Sequence of chain B:
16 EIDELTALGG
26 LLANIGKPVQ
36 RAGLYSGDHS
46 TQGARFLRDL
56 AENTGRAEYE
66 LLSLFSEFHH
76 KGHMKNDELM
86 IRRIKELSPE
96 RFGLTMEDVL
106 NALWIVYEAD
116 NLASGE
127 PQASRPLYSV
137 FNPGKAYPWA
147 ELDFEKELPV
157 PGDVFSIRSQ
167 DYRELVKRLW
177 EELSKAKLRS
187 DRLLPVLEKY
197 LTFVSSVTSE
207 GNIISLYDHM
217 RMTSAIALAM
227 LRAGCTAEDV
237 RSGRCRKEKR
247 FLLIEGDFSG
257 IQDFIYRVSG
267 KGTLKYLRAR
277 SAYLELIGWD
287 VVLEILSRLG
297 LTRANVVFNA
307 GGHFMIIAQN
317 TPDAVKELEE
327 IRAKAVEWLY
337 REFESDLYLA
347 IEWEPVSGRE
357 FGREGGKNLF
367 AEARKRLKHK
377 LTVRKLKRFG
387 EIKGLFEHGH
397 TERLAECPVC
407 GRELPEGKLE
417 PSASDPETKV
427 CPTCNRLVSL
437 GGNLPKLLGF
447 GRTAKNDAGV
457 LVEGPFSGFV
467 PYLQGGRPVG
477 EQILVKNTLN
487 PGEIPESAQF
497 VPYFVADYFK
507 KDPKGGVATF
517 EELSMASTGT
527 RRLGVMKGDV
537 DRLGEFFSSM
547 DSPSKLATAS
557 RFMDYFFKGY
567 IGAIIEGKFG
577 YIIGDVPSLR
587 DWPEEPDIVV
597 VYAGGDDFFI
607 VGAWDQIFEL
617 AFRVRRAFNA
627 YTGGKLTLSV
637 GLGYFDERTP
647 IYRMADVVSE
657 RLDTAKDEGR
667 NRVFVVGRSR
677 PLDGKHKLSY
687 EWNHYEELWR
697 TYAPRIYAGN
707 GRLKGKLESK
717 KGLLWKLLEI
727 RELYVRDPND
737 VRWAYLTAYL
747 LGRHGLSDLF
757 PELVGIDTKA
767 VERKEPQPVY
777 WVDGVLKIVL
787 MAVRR

Sequence of chain A:
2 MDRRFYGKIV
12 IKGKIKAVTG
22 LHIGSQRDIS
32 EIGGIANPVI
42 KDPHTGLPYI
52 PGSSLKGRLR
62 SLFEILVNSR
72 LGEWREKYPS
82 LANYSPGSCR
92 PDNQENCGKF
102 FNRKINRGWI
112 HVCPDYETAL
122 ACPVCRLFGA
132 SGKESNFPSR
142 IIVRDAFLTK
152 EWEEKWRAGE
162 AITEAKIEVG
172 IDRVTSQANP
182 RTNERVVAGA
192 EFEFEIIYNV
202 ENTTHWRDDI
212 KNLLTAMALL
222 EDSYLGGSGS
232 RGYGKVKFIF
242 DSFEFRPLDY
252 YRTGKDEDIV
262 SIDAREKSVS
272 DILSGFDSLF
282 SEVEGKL

Contacts between the two chains:
Residue G718 in chain B is in contact with residue D29 in chain A (closest heavy-atom distance 4.2 Å).
Residue L729 in chain B contacts residue S31 in chain A (closest heavy-atom distance 4.3 Å).
Residue L742 in chain B interacts with residue E32 in chain A (closest heavy-atom distance 5.0 Å).
Residue K722 in chain B interacts with residue I30 in chain A (closest heavy-atom distance 4.0 Å).
Residue L746 in chain B interacts with residue D29 in chain A (closest heavy-atom distance 3.6 Å).
Residue R749 in chain B is in contact with residue R28 in chain A (closest heavy-atom distance 4.3 Å).
Residue K722 in chain B is in contact with residue D29 in chain A (closest heavy-atom distance 3.0 Å).
Residue Y745 in chain B interacts with residue E32 in chain A (closest heavy-atom distance 3.4 Å).
Residue L742 in chain B contacts residue S31 in chain A (closest heavy-atom distance 4.1 Å).
Residue Y745 in chain B interacts with residue R28 in chain A (closest heavy-atom distance 4.4 Å).
Residue K722 in chain B is in contact with residue R28 in chain A (closest heavy-atom distance 3.5 Å).
Residue L742 in chain B interacts with residue I33 in chain A (closest heavy-atom distance 3.7 Å).
Residue Y741 in chain B contacts residue I33 in chain A (closest heavy-atom distance 4.4 Å).
Residue R749 in chain B contacts residue D29 in chain A (closest heavy-atom distance 4.8 Å).
Residue Y745 in chain B contacts residue I33 in chain A (closest heavy-atom distance 2.9 Å).

These two protein chains interact to form a complex.